Interface contacts:
Residue R843 in protein 2 contacts residue G138 in protein 1 (closest heavy-atom distance 4.2 Å).
Residue S844 in protein 2 interacts with residue F143 in protein 1 (closest heavy-atom distance 3.9 Å).
Residue L845 in protein 2 contacts residue F143 in protein 1 (closest heavy-atom distance 3.4 Å).
Residue R843 in protein 2 is in contact with residue F143 in protein 1 (closest heavy-atom distance 4.8 Å).
Residue L845 in protein 2 is in contact with residue L145 in protein 1 (closest heavy-atom distance 3.4 Å).
Residue R843 in protein 2 contacts residue A137 in protein 1 (closest heavy-atom distance 4.9 Å).

The following describes two proteins that form a bound complex.

Sequence of protein 1:
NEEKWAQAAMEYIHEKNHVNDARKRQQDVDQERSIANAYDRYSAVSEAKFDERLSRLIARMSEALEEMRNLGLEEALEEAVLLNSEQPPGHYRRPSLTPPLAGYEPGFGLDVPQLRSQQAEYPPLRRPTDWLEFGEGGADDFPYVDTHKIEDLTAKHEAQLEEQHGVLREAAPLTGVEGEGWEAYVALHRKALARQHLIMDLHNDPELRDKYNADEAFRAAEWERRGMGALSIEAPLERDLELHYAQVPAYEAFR

Sequence of protein 2:
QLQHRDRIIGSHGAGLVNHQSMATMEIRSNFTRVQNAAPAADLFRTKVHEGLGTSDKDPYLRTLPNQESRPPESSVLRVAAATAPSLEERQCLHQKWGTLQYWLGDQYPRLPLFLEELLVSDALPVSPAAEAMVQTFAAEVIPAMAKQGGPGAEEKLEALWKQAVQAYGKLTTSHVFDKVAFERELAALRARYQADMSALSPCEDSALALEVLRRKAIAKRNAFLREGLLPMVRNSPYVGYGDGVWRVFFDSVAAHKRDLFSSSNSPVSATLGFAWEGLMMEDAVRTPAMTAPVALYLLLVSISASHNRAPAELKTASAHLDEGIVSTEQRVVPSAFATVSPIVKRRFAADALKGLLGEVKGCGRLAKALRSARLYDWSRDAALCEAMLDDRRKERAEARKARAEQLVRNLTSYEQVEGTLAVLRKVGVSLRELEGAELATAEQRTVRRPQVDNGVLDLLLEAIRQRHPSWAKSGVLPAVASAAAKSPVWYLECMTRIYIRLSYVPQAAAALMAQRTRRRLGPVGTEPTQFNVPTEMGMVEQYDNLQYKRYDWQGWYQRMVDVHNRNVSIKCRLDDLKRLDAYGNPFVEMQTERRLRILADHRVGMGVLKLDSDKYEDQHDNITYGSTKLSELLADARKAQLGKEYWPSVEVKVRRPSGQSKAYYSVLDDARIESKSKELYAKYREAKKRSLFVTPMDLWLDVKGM